Residue-level contacts at the interface:
Residue F242 in protein 2 interacts with residue W39 in protein 1 (closest heavy-atom distance 4.0 Å).
Residue Q77 in protein 2 contacts residue H40 in protein 1 (closest heavy-atom distance 3.3 Å).
Residue R16 in protein 2 is in contact with residue R42 in protein 1 (closest heavy-atom distance 4.3 Å).
Residue G265 in protein 2 interacts with residue W39 in protein 1 (closest heavy-atom distance 3.5 Å).
Residue P115 in protein 2 is in contact with residue D24 in protein 1 (closest heavy-atom distance 4.3 Å).
Residue M310 in protein 2 contacts residue W46 in protein 1 (closest heavy-atom distance 4.6 Å).
Residue M311 in protein 2 is in contact with residue P66 in protein 1 (closest heavy-atom distance 4.2 Å).
Residue P115 in protein 2 is in contact with residue W45 in protein 1 (closest heavy-atom distance 4.0 Å).
Residue C319 in protein 2 interacts with residue V6 in protein 1 (closest heavy-atom distance 4.2 Å).
Residue S266 in protein 2 interacts with residue N37 in protein 1 (closest heavy-atom distance 4.7 Å).
Residue Y51 in protein 2 contacts residue P22 in protein 1 (closest heavy-atom distance 3.4 Å).
Residue P326 in protein 2 is in contact with residue W39 in protein 1 (closest heavy-atom distance 3.6 Å).
Residue S50 in protein 2 interacts with residue P22 in protein 1 (closest heavy-atom distance 3.7 Å).
Residue M311 in protein 2 interacts with residue F9 in protein 1 (closest heavy-atom distance 4.4 Å).
Residue R321 in protein 2 contacts residue W38 in protein 1 (closest heavy-atom distance 2.7 Å).
Residue S325 in protein 2 interacts with residue W39 in protein 1 (closest heavy-atom distance 3.5 Å).
Residue G265 in protein 2 is in contact with residue N37 in protein 1 (closest heavy-atom distance 3.3 Å).
Residue T264 in protein 2 contacts residue N37 in protein 1 (closest heavy-atom distance 4.2 Å).
Residue M310 in protein 2 interacts with residue V41 in protein 1 (closest heavy-atom distance 3.8 Å).
Residue Q267 in protein 2 is in contact with residue W38 in protein 1 (closest heavy-atom distance 3.8 Å).
Residue L234 in protein 2 is in contact with residue W39 in protein 1 (closest heavy-atom distance 3.4 Å).
Residue W263 in protein 2 contacts residue W39 in protein 1 (closest heavy-atom distance 3.3 Å).
Residue G265 in protein 2 is in contact with residue W38 in protein 1 (closest heavy-atom distance 3.0 Å).
Residue G15 in protein 2 contacts residue V41 in protein 1 (closest heavy-atom distance 4.8 Å).
Residue G116 in protein 2 contacts residue W45 in protein 1 (closest heavy-atom distance 3.5 Å).
Residue Y51 in protein 2 is in contact with residue N20 in protein 1 (closest heavy-atom distance 4.7 Å).
Residue Y51 in protein 2 interacts with residue D24 in protein 1 (closest heavy-atom distance 3.0 Å).
Residue Y51 in protein 2 contacts residue L23 in protein 1 (closest heavy-atom distance 2.8 Å).
Residue G116 in protein 2 is in contact with residue R42 in protein 1 (closest heavy-atom distance 4.5 Å).
Residue Y51 in protein 2 is in contact with residue R21 in protein 1 (closest heavy-atom distance 3.3 Å).
Residue I117 in protein 2 is in contact with residue R42 in protein 1 (closest heavy-atom distance 4.1 Å).
Residue S266 in protein 2 interacts with residue L36 in protein 1 (closest heavy-atom distance 4.5 Å).
Residue L268 in protein 2 interacts with residue F9 in protein 1 (closest heavy-atom distance 3.9 Å).
Residue S266 in protein 2 is in contact with residue W38 in protein 1 (closest heavy-atom distance 3.8 Å).
Residue P115 in protein 2 contacts residue L23 in protein 1 (closest heavy-atom distance 4.4 Å).
Residue C270 in protein 2 contacts residue V6 in protein 1 (closest heavy-atom distance 3.7 Å).
Residue G265 in protein 2 contacts residue L36 in protein 1 (closest heavy-atom distance 4.5 Å).
Residue L114 in protein 2 contacts residue Y58 in protein 1 (closest heavy-atom distance 3.4 Å).
Residue P115 in protein 2 interacts with residue Y58 in protein 1 (closest heavy-atom distance 3.6 Å).
Residue M311 in protein 2 is in contact with residue W46 in protein 1 (closest heavy-atom distance 3.8 Å).
Residue G116 in protein 2 contacts residue D44 in protein 1 (closest heavy-atom distance 4.7 Å).
Residue T264 in protein 2 contacts residue W39 in protein 1 (closest heavy-atom distance 3.3 Å).
Residue Q267 in protein 2 interacts with residue V6 in protein 1 (closest heavy-atom distance 3.2 Å).
Residue I324 in protein 2 is in contact with residue W39 in protein 1 (closest heavy-atom distance 3.0 Å).
Residue P115 in protein 2 interacts with residue R21 in protein 1 (closest heavy-atom distance 4.5 Å).
Residue F322 in protein 2 interacts with residue W39 in protein 1 (closest heavy-atom distance 3.0 Å).
Residue R321 in protein 2 interacts with residue V41 in protein 1 (closest heavy-atom distance 3.3 Å).
Residue G15 in protein 2 is in contact with residue R42 in protein 1 (closest heavy-atom distance 3.4 Å).
Residue L268 in protein 2 interacts with residue W38 in protein 1 (closest heavy-atom distance 3.6 Å).
Residue S266 in protein 2 is in contact with residue I35 in protein 1 (closest heavy-atom distance 4.3 Å).
Residue L268 in protein 2 interacts with residue V6 in protein 1 (closest heavy-atom distance 3.9 Å).
Residue R321 in protein 2 interacts with residue W39 in protein 1 (closest heavy-atom distance 4.7 Å).
Residue M310 in protein 2 is in contact with residue W38 in protein 1 (closest heavy-atom distance 4.3 Å).
Residue S50 in protein 2 interacts with residue N20 in protein 1 (closest heavy-atom distance 3.5 Å).
Residue Q267 in protein 2 is in contact with residue T7 in protein 1 (closest heavy-atom distance 3.2 Å).
Residue G231 in protein 2 is in contact with residue R42 in protein 1 (closest heavy-atom distance 4.0 Å).
Residue R16 in protein 2 interacts with residue D44 in protein 1 (closest heavy-atom distance 2.8 Å).
Residue P115 in protein 2 contacts residue R42 in protein 1 (closest heavy-atom distance 4.2 Å).
Residue R16 in protein 2 is in contact with residue G43 in protein 1 (closest heavy-atom distance 3.5 Å).
Residue T233 in protein 2 is in contact with residue R42 in protein 1 (closest heavy-atom distance 3.5 Å).

The following describes two proteins that form a bound complex.

Sequence of protein 2:
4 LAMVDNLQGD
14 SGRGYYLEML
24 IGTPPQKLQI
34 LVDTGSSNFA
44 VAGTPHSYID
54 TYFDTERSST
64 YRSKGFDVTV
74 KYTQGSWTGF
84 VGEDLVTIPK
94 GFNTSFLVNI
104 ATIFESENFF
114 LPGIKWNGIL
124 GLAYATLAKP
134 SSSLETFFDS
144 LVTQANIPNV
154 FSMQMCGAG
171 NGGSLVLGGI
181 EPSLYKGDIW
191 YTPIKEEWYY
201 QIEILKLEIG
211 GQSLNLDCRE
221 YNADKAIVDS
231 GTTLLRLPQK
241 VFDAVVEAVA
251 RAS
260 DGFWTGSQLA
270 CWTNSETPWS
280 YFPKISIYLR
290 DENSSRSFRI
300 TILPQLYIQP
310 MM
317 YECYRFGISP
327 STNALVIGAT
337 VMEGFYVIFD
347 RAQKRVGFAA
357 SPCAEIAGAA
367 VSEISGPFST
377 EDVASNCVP

Sequence of protein 1:
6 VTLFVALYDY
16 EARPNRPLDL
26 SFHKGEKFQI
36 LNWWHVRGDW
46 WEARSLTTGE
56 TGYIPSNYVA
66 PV